Sequence of chain A:
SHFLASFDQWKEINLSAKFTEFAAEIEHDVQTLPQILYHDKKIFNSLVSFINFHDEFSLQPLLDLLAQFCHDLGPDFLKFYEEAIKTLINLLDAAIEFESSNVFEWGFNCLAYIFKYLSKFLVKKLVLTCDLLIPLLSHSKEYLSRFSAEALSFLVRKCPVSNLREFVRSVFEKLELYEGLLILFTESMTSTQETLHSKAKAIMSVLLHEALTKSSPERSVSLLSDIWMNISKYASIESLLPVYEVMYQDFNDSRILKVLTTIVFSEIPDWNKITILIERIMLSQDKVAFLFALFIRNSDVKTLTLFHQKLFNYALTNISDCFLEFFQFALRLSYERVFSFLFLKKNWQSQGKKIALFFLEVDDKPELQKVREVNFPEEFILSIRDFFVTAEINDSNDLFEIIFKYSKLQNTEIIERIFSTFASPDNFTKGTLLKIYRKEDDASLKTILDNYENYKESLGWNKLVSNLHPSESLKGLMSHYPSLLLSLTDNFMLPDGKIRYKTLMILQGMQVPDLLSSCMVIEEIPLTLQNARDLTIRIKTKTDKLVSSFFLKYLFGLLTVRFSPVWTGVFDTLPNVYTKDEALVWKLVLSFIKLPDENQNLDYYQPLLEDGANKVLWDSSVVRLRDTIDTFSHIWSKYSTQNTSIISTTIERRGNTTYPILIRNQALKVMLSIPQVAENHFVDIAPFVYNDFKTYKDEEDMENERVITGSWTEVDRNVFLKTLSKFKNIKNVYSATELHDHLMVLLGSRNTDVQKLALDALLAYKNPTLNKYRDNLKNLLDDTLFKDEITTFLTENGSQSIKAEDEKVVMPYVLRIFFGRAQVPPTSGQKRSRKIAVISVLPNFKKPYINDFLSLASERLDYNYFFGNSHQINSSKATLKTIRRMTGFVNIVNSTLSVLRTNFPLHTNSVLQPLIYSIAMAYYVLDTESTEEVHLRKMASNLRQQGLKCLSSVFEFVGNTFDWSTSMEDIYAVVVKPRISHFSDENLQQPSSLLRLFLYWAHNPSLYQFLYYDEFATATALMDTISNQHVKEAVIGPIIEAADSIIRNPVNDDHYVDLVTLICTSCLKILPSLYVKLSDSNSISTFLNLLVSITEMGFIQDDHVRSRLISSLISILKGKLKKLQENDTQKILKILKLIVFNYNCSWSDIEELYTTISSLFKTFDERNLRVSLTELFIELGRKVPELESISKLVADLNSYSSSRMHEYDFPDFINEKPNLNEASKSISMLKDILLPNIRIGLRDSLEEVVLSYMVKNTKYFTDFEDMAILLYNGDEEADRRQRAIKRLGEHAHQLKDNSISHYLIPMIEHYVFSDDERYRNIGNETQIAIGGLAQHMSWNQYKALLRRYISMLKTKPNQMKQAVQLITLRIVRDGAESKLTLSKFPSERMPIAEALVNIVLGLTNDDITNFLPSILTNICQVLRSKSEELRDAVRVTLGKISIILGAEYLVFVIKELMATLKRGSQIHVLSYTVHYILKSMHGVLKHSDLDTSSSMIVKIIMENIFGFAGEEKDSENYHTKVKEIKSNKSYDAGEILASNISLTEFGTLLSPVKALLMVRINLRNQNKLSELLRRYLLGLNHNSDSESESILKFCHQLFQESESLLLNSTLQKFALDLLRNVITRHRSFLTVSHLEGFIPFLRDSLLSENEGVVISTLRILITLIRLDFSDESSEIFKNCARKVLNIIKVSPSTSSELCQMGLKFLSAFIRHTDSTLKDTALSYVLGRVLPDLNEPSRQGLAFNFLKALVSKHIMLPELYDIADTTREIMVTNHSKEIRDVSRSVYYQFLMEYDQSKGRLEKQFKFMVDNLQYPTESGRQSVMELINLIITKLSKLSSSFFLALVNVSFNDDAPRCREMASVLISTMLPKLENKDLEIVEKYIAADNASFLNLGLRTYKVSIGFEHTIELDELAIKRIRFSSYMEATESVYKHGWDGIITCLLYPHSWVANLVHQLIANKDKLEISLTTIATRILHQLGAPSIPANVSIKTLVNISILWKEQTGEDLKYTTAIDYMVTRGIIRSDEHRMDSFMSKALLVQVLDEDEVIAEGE

Contacts between the two chains:
Residue L59 in chain A is in contact with residue T95 in chain B (closest heavy-atom distance 2.5 Å).
Residue S60 in chain A is in contact with residue A94 in chain B (closest heavy-atom distance 5.0 Å).
Residue S60 in chain A contacts residue T95 in chain B (closest heavy-atom distance 4.0 Å).
Residue S60 in chain A contacts residue D93 in chain B (closest heavy-atom distance 4.3 Å).
Residue L59 in chain A interacts with residue A94 in chain B (closest heavy-atom distance 3.6 Å).
Residue F101 in chain A contacts residue A94 in chain B (closest heavy-atom distance 4.9 Å).
Residue L59 in chain A is in contact with residue D93 in chain B (closest heavy-atom distance 4.8 Å).
Residue S60 in chain A contacts residue N96 in chain B (closest heavy-atom distance 4.3 Å).
Residue F101 in chain A interacts with residue D93 in chain B (closest heavy-atom distance 3.7 Å).
Residue A61 in chain A interacts with residue N96 in chain B (closest heavy-atom distance 4.4 Å).

The following describes two proteins that form a bound complex.

Sequence of chain B:
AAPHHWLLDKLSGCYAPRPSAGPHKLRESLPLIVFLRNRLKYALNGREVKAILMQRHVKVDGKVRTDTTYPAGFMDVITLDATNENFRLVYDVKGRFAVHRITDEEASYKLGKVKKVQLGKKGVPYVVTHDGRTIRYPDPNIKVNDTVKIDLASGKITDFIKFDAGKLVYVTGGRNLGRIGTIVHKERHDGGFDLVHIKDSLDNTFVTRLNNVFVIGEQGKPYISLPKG